Sequence of the second protein:
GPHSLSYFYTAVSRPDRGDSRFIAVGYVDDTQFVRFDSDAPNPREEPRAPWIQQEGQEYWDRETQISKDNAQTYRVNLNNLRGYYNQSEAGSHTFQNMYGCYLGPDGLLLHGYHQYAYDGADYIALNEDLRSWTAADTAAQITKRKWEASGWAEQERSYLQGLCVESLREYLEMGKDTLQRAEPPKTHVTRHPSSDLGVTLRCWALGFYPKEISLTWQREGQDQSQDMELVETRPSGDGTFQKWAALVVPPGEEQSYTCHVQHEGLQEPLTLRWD

These two protein chains interact to form a complex.

Sequence of the first protein:
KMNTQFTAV

Contacts between the two chains:
Residue H114 in the second protein is in contact with residue N3 in the first protein (closest heavy-atom distance 3.4 Å).
Residue H114 in the second protein is in contact with residue Q5 in the first protein (closest heavy-atom distance 3.9 Å).
Residue I66 in the second protein interacts with residue M2 in the first protein (closest heavy-atom distance 3.8 Å).
Residue W152 in the second protein contacts residue Q5 in the first protein (closest heavy-atom distance 4.2 Å).
Residue R62 in the second protein contacts residue M2 in the first protein (closest heavy-atom distance 2.9 Å).
Residue V76 in the second protein contacts residue A8 in the first protein (closest heavy-atom distance 3.6 Å).
Residue R62 in the second protein is in contact with residue T4 in the first protein (closest heavy-atom distance 4.3 Å).
Residue E170 in the second protein is in contact with residue K1 in the first protein (closest heavy-atom distance 4.0 Å).
Residue E45 in the second protein interacts with residue M2 in the first protein (closest heavy-atom distance 3.4 Å).
Residue S150 in the second protein interacts with residue T7 in the first protein (closest heavy-atom distance 3.5 Å).
Residue Y7 in the second protein interacts with residue M2 in the first protein (closest heavy-atom distance 3.3 Å).
Residue Y99 in the second protein contacts residue N3 in the first protein (closest heavy-atom distance 3.0 Å).
Residue N70 in the second protein interacts with residue Q5 in the first protein (closest heavy-atom distance 3.8 Å).
Residue T73 in the second protein is in contact with residue T7 in the first protein (closest heavy-atom distance 4.3 Å).
Residue N77 in the second protein interacts with residue A8 in the first protein (closest heavy-atom distance 3.1 Å).
Residue W147 in the second protein is in contact with residue A8 in the first protein (closest heavy-atom distance 3.0 Å).
Residue N97 in the second protein is in contact with residue Q5 in the first protein (closest heavy-atom distance 3.0 Å).
Residue Y123 in the second protein contacts residue V9 in the first protein (closest heavy-atom distance 4.2 Å).
Residue Y74 in the second protein interacts with residue Q5 in the first protein (closest heavy-atom distance 2.6 Å).
Residue I66 in the second protein contacts residue N3 in the first protein (closest heavy-atom distance 3.3 Å).
Residue Y159 in the second protein contacts residue N3 in the first protein (closest heavy-atom distance 3.6 Å).
Residue L5 in the second protein contacts residue K1 in the first protein (closest heavy-atom distance 3.8 Å).
Residue Y9 in the second protein is in contact with residue Q5 in the first protein (closest heavy-atom distance 3.4 Å).
Residue T73 in the second protein interacts with residue F6 in the first protein (closest heavy-atom distance 3.6 Å).
Residue W147 in the second protein contacts residue T7 in the first protein (closest heavy-atom distance 3.3 Å).
Residue K146 in the second protein is in contact with residue V9 in the first protein (closest heavy-atom distance 4.1 Å).
Residue L163 in the second protein is in contact with residue K1 in the first protein (closest heavy-atom distance 3.9 Å).
Residue L163 in the second protein is in contact with residue M2 in the first protein (closest heavy-atom distance 4.1 Å).
Residue S67 in the second protein is in contact with residue M2 in the first protein (closest heavy-atom distance 3.3 Å).
Residue Y9 in the second protein interacts with residue M2 in the first protein (closest heavy-atom distance 3.6 Å).
Residue N70 in the second protein contacts residue M2 in the first protein (closest heavy-atom distance 4.4 Å).
Residue W152 in the second protein contacts residue T4 in the first protein (closest heavy-atom distance 4.2 Å).
Residue Y9 in the second protein contacts residue N3 in the first protein (closest heavy-atom distance 3.5 Å).
Residue N77 in the second protein is in contact with residue V9 in the first protein (closest heavy-atom distance 2.8 Å).
Residue T73 in the second protein interacts with residue Q5 in the first protein (closest heavy-atom distance 2.8 Å).
Residue L81 in the second protein contacts residue V9 in the first protein (closest heavy-atom distance 3.9 Å).
Residue F95 in the second protein is in contact with residue V9 in the first protein (closest heavy-atom distance 3.6 Å).
Residue W147 in the second protein interacts with residue V9 in the first protein (closest heavy-atom distance 3.8 Å).
Residue R62 in the second protein is in contact with residue K1 in the first protein (closest heavy-atom distance 3.6 Å).
Residue T143 in the second protein contacts residue V9 in the first protein (closest heavy-atom distance 2.6 Å).
Residue Y99 in the second protein interacts with residue Q5 in the first protein (closest heavy-atom distance 3.5 Å).
Residue E156 in the second protein interacts with residue N3 in the first protein (closest heavy-atom distance 3.0 Å).
Residue Y171 in the second protein contacts residue K1 in the first protein (closest heavy-atom distance 2.6 Å).
Residue Y7 in the second protein contacts residue K1 in the first protein (closest heavy-atom distance 2.9 Å).
Residue D69 in the second protein interacts with residue Q5 in the first protein (closest heavy-atom distance 4.6 Å).
Residue E63 in the second protein is in contact with residue K1 in the first protein (closest heavy-atom distance 3.5 Å).
Residue E63 in the second protein interacts with residue M2 in the first protein (closest heavy-atom distance 2.9 Å).
Residue S167 in the second protein interacts with residue K1 in the first protein (closest heavy-atom distance 3.1 Å).
Residue I66 in the second protein is in contact with residue T4 in the first protein (closest heavy-atom distance 3.9 Å).
Residue Y159 in the second protein contacts residue K1 in the first protein (closest heavy-atom distance 2.6 Å).
Residue Y84 in the second protein interacts with residue V9 in the first protein (closest heavy-atom distance 2.6 Å).
Residue Y159 in the second protein interacts with residue M2 in the first protein (closest heavy-atom distance 3.5 Å).
Residue Y59 in the second protein is in contact with residue K1 in the first protein (closest heavy-atom distance 3.7 Å).
Residue N80 in the second protein interacts with residue V9 in the first protein (closest heavy-atom distance 2.9 Å).
Residue N80 in the second protein interacts with residue A8 in the first protein (closest heavy-atom distance 3.7 Å).
Residue T73 in the second protein contacts residue A8 in the first protein (closest heavy-atom distance 4.5 Å).
Residue Y99 in the second protein is in contact with residue M2 in the first protein (closest heavy-atom distance 3.3 Å).
Residue D69 in the second protein interacts with residue F6 in the first protein (closest heavy-atom distance 3.7 Å).
Residue W152 in the second protein is in contact with residue T7 in the first protein (closest heavy-atom distance 3.7 Å).
Residue Y116 in the second protein interacts with residue Q5 in the first protein (closest heavy-atom distance 3.8 Å).